Sequence of protein 1:
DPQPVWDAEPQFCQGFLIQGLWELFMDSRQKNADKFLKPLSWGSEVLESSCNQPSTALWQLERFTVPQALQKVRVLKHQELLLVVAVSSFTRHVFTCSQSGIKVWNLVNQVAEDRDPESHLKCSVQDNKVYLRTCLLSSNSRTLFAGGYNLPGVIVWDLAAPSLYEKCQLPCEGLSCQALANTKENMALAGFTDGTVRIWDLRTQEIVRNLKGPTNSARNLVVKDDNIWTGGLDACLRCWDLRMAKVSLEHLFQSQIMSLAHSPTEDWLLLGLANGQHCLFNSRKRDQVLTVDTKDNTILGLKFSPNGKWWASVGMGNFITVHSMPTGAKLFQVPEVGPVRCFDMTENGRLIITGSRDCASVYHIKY

These two protein chains interact to form a complex.

Contacts between the two chains:
Residue Y456 in protein 2 interacts with residue L166 in protein 1 (closest heavy-atom distance 3.4 Å).
Residue Q532 in protein 2 is in contact with residue A247 in protein 1 (closest heavy-atom distance 3.4 Å).
Residue A1048 in protein 2 contacts residue N266 in protein 1 (closest heavy-atom distance 3.4 Å).
Residue L284 in protein 2 is in contact with residue S377 in protein 1 (closest heavy-atom distance 3.3 Å).
Residue D1045 in protein 2 contacts residue N266 in protein 1 (closest heavy-atom distance 3.4 Å).
Residue K277 in protein 2 contacts residue E332 in protein 1 (closest heavy-atom distance 3.1 Å).
Residue N465 in protein 2 interacts with residue N177 in protein 1 (closest heavy-atom distance 3.3 Å).
Residue A1024 in protein 2 interacts with residue P149 in protein 1 (closest heavy-atom distance 3.3 Å).
Residue N465 in protein 2 is in contact with residue K176 in protein 1 (closest heavy-atom distance 3.3 Å).
Residue K492 in protein 2 is in contact with residue Q159 in protein 1 (closest heavy-atom distance 2.8 Å).
Residue L529 in protein 2 contacts residue F161 in protein 1 (closest heavy-atom distance 3.5 Å).
Residue Y1023 in protein 2 is in contact with residue P147 in protein 1 (closest heavy-atom distance 3.1 Å).
Residue A1024 in protein 2 contacts residue Q148 in protein 1 (closest heavy-atom distance 2.8 Å).
Residue R1028 in protein 2 interacts with residue V150 in protein 1 (closest heavy-atom distance 3.5 Å).
Residue K277 in protein 2 contacts residue D330 in protein 1 (closest heavy-atom distance 3.3 Å).
Residue N819 in protein 2 is in contact with residue L272 in protein 1 (closest heavy-atom distance 3.3 Å).
Residue R764 in protein 2 contacts residue W273 in protein 1 (closest heavy-atom distance 3.5 Å).
Residue K522 in protein 2 contacts residue L169 in protein 1 (closest heavy-atom distance 3.6 Å).
Residue S282 in protein 2 interacts with residue L378 in protein 1 (closest heavy-atom distance 3.0 Å).
Residue R764 in protein 2 contacts residue Q274 in protein 1 (closest heavy-atom distance 3.3 Å).
Residue R1025 in protein 2 interacts with residue D146 in protein 1 (closest heavy-atom distance 3.0 Å).
Residue D541 in protein 2 is in contact with residue C158 in protein 1 (closest heavy-atom distance 3.3 Å).
Residue R1025 in protein 2 interacts with residue Q148 in protein 1 (closest heavy-atom distance 3.0 Å).
Residue W399 in protein 2 is in contact with residue W167 in protein 1 (closest heavy-atom distance 3.4 Å).
Residue R1028 in protein 2 interacts with residue Q148 in protein 1 (closest heavy-atom distance 2.9 Å).
Residue N791 in protein 2 interacts with residue W273 in protein 1 (closest heavy-atom distance 3.2 Å).
Residue F470 in protein 2 interacts with residue R174 in protein 1 (closest heavy-atom distance 3.5 Å).
Residue E1021 in protein 2 is in contact with residue P549 in protein 1 (closest heavy-atom distance 3.3 Å).
Residue E463 in protein 2 is in contact with residue K176 in protein 1 (closest heavy-atom distance 3.2 Å).
Residue K277 in protein 2 interacts with residue P331 in protein 1 (closest heavy-atom distance 2.8 Å).
Residue Q533 in protein 2 contacts residue K249 in protein 1 (closest heavy-atom distance 2.5 Å).
Residue E459 in protein 2 interacts with residue S173 in protein 1 (closest heavy-atom distance 3.3 Å).
Residue L529 in protein 2 interacts with residue D248 in protein 1 (closest heavy-atom distance 3.3 Å).
Residue Q133 in protein 2 is in contact with residue Y379 in protein 1 (closest heavy-atom distance 3.3 Å).
Residue K1058 in protein 2 contacts residue T270 in protein 1 (closest heavy-atom distance 3.4 Å).
Residue K1058 in protein 2 interacts with residue S269 in protein 1 (closest heavy-atom distance 3.4 Å).
Residue F136 in protein 2 contacts residue S377 in protein 1 (closest heavy-atom distance 3.5 Å).
Residue M540 in protein 2 is in contact with residue S255 in protein 1 (closest heavy-atom distance 2.7 Å).
Residue K762 in protein 2 interacts with residue W273 in protein 1 (closest heavy-atom distance 3.4 Å).
Residue D1045 in protein 2 interacts with residue C265 in protein 1 (closest heavy-atom distance 3.3 Å).
Residue W569 in protein 2 is in contact with residue L261 in protein 1 (closest heavy-atom distance 3.3 Å).
Residue F470 in protein 2 contacts residue N177 in protein 1 (closest heavy-atom distance 2.5 Å).
Residue T995 in protein 2 interacts with residue D146 in protein 1 (closest heavy-atom distance 3.5 Å).
Residue N791 in protein 2 is in contact with residue L272 in protein 1 (closest heavy-atom distance 3.4 Å).
Residue G536 in protein 2 is in contact with residue K252 in protein 1 (closest heavy-atom distance 3.2 Å).
Residue S538 in protein 2 interacts with residue K252 in protein 1 (closest heavy-atom distance 3.3 Å).
Residue N791 in protein 2 contacts residue A271 in protein 1 (closest heavy-atom distance 3.5 Å).
Residue W526 in protein 2 interacts with residue L162 in protein 1 (closest heavy-atom distance 3.6 Å).
Residue P283 in protein 2 contacts residue S377 in protein 1 (closest heavy-atom distance 3.4 Å).
Residue Y455 in protein 2 interacts with residue S173 in protein 1 (closest heavy-atom distance 3.6 Å).
Residue E1021 in protein 2 is in contact with residue Q547 in protein 1 (closest heavy-atom distance 3.1 Å).
Residue D790 in protein 2 is in contact with residue T270 in protein 1 (closest heavy-atom distance 3.6 Å).
Residue K522 in protein 2 interacts with residue G165 in protein 1 (closest heavy-atom distance 3.4 Å).
Residue Q533 in protein 2 contacts residue D248 in protein 1 (closest heavy-atom distance 3.3 Å).
Residue K990 in protein 2 is in contact with residue L545 in protein 1 (closest heavy-atom distance 3.1 Å).
Residue K1058 in protein 2 is in contact with residue Q267 in protein 1 (closest heavy-atom distance 3.4 Å).
Residue M876 in protein 2 interacts with residue S269 in protein 1 (closest heavy-atom distance 3.6 Å).
Residue A1024 in protein 2 contacts residue V150 in protein 1 (closest heavy-atom distance 2.9 Å).
Residue V534 in protein 2 is in contact with residue K249 in protein 1 (closest heavy-atom distance 3.2 Å).
Residue W526 in protein 2 contacts residue C158 in protein 1 (closest heavy-atom distance 3.5 Å).

Sequence of protein 2:
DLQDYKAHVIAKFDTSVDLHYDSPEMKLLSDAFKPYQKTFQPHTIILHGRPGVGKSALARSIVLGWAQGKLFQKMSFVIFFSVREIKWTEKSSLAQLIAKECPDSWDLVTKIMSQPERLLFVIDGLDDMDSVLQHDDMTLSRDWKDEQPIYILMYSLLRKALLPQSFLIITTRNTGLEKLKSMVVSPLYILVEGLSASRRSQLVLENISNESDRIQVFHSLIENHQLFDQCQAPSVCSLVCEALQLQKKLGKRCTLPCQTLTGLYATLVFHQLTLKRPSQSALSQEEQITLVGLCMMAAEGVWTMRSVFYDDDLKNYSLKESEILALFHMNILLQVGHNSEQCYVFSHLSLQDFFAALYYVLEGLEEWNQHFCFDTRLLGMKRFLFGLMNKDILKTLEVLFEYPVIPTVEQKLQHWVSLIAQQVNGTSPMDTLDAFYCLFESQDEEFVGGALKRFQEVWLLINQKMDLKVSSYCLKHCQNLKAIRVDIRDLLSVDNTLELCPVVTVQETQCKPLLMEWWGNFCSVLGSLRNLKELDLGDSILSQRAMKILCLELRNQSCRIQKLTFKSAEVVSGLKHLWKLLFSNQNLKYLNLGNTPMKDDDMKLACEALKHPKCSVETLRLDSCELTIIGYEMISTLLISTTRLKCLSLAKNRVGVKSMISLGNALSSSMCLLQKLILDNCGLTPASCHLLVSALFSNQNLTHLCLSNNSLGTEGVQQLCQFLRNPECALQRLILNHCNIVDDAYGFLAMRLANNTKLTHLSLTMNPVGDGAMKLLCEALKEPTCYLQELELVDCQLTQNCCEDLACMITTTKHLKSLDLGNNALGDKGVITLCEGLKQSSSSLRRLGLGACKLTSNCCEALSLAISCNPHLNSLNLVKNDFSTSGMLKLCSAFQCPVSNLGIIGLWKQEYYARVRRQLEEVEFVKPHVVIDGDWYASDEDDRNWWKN